These two protein chains interact to form a complex.

Sequence of the first protein:
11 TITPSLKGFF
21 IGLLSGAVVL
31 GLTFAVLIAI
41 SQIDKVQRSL

Interface contacts:
Residue E47 in the second protein contacts residue F19 in the first protein (closest heavy-atom distance 3.2 Å).
Residue D56 in the second protein is in contact with residue T13 in the first protein (closest heavy-atom distance 3.8 Å).
Residue L53 in the second protein contacts residue F19 in the first protein (closest heavy-atom distance 4.3 Å).
Residue L55 in the second protein contacts residue T13 in the first protein (closest heavy-atom distance 4.3 Å).
Residue T52 in the second protein interacts with residue S15 in the first protein (closest heavy-atom distance 3.9 Å).
Residue L55 in the second protein is in contact with residue L16 in the first protein (closest heavy-atom distance 3.8 Å).
Residue L53 in the second protein interacts with residue S15 in the first protein (closest heavy-atom distance 3.7 Å).
Residue I44 in the second protein is in contact with residue F19 in the first protein (closest heavy-atom distance 3.4 Å).
Residue V40 in the second protein is in contact with residue F19 in the first protein (closest heavy-atom distance 4.3 Å).
Residue I54 in the second protein contacts residue T13 in the first protein (closest heavy-atom distance 2.7 Å).
Residue V40 in the second protein is in contact with residue L23 in the first protein (closest heavy-atom distance 4.8 Å).
Residue D56 in the second protein interacts with residue T11 in the first protein (closest heavy-atom distance 3.5 Å).
Residue L43 in the second protein is in contact with residue F19 in the first protein (closest heavy-atom distance 4.8 Å).
Residue L53 in the second protein contacts residue L16 in the first protein (closest heavy-atom distance 4.2 Å).
Residue I54 in the second protein is in contact with residue S15 in the first protein (closest heavy-atom distance 3.0 Å).

Sequence of the second protein:
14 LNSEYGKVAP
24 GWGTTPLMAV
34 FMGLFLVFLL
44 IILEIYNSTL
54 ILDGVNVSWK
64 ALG